Sequence of chain B:
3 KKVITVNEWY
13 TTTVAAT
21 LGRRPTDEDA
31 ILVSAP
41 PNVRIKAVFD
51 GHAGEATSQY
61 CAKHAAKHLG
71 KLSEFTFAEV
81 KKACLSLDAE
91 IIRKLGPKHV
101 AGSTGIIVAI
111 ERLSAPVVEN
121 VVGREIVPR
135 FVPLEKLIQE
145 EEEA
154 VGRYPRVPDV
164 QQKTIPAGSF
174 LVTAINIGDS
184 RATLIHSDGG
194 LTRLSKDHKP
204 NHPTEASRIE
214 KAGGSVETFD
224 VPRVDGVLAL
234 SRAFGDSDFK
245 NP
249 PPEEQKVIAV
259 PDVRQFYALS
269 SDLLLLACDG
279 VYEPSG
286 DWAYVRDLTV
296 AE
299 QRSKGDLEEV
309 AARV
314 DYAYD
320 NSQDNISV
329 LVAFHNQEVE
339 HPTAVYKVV

The following describes two proteins that form a bound complex.

Residue-level contacts at the interface:
Residue K345 in chain A contacts residue D29 in chain B (closest heavy-atom distance 4.3 Å).
Residue A35 in chain A contacts residue P340 in chain B (closest heavy-atom distance 3.4 Å).
Residue P340 in chain A interacts with residue A35 in chain B (closest heavy-atom distance 3.6 Å).
Residue A30 in chain A is in contact with residue Y344 in chain B (closest heavy-atom distance 3.6 Å).
Residue I31 in chain A is in contact with residue Y344 in chain B (closest heavy-atom distance 3.0 Å).
Residue T19 in chain A is in contact with residue K4 in chain B (closest heavy-atom distance 3.0 Å).
Residue Q59 in chain A is in contact with residue K345 in chain B (closest heavy-atom distance 3.8 Å).
Residue P340 in chain A interacts with residue P36 in chain B (closest heavy-atom distance 3.2 Å).
Residue K4 in chain A contacts residue K4 in chain B (closest heavy-atom distance 4.3 Å).
Residue A35 in chain A contacts residue T341 in chain B (closest heavy-atom distance 4.2 Å).
Residue A342 in chain A is in contact with residue I31 in chain B (closest heavy-atom distance 3.9 Å).
Residue K4 in chain A interacts with residue Y344 in chain B (closest heavy-atom distance 3.0 Å).
Residue I31 in chain A is in contact with residue A342 in chain B (closest heavy-atom distance 4.0 Å).
Residue V346 in chain A is in contact with residue D27 in chain B (closest heavy-atom distance 3.4 Å).
Residue V346 in chain A interacts with residue T19 in chain B (closest heavy-atom distance 3.9 Å).
Residue L32 in chain A is in contact with residue A342 in chain B (closest heavy-atom distance 3.7 Å).
Residue A342 in chain A contacts residue S34 in chain B (closest heavy-atom distance 3.0 Å).
Residue S34 in chain A interacts with residue T341 in chain B (closest heavy-atom distance 3.5 Å).
Residue K67 in chain A is in contact with residue H339 in chain B (closest heavy-atom distance 4.0 Å).
Residue A18 in chain A contacts residue Y344 in chain B (closest heavy-atom distance 3.6 Å).
Residue A342 in chain A interacts with residue L32 in chain B (closest heavy-atom distance 3.7 Å).
Residue I6 in chain A is in contact with residue I6 in chain B (closest heavy-atom distance 3.1 Å).
Residue D27 in chain A is in contact with residue V346 in chain B (closest heavy-atom distance 3.5 Å).
Residue V343 in chain A contacts residue A62 in chain B (closest heavy-atom distance 3.5 Å).
Residue I6 in chain A interacts with residue Y344 in chain B (closest heavy-atom distance 3.1 Å).
Residue Y344 in chain A is in contact with residue A17 in chain B (closest heavy-atom distance 4.3 Å).
Residue T341 in chain A contacts residue K63 in chain B (closest heavy-atom distance 4.1 Å).
Residue Y344 in chain A contacts residue A18 in chain B (closest heavy-atom distance 3.8 Å).
Residue Y344 in chain A is in contact with residue Y344 in chain B (closest heavy-atom distance 2.8 Å).
Residue P36 in chain A is in contact with residue P340 in chain B (closest heavy-atom distance 3.4 Å).
Residue K4 in chain A interacts with residue T19 in chain B (closest heavy-atom distance 3.2 Å).
Residue L32 in chain A contacts residue T341 in chain B (closest heavy-atom distance 4.1 Å).
Residue V343 in chain A contacts residue I31 in chain B (closest heavy-atom distance 3.3 Å).
Residue Y344 in chain A interacts with residue K4 in chain B (closest heavy-atom distance 3.2 Å).
Residue Q59 in chain A is in contact with residue V346 in chain B (closest heavy-atom distance 3.3 Å).
Residue Y344 in chain A interacts with residue I31 in chain B (closest heavy-atom distance 2.9 Å).
Residue V346 in chain A interacts with residue Q59 in chain B (closest heavy-atom distance 3.1 Å).
Residue A17 in chain A interacts with residue Y344 in chain B (closest heavy-atom distance 4.1 Å).
Residue V33 in chain A interacts with residue A342 in chain B (closest heavy-atom distance 2.8 Å).
Residue Y344 in chain A interacts with residue V33 in chain B (closest heavy-atom distance 4.2 Å).
Residue A62 in chain A contacts residue V343 in chain B (closest heavy-atom distance 3.8 Å).
Residue T341 in chain A is in contact with residue S34 in chain B (closest heavy-atom distance 3.5 Å).
Residue K63 in chain A contacts residue V343 in chain B (closest heavy-atom distance 4.3 Å).
Residue K63 in chain A interacts with residue T341 in chain B (closest heavy-atom distance 4.0 Å).
Residue L21 in chain A contacts residue K4 in chain B (closest heavy-atom distance 4.0 Å).
Residue S34 in chain A is in contact with residue A342 in chain B (closest heavy-atom distance 3.1 Å).
Residue K4 in chain A is in contact with residue L21 in chain B (closest heavy-atom distance 3.9 Å).
Residue Y344 in chain A interacts with residue A30 in chain B (closest heavy-atom distance 3.6 Å).
Residue K345 in chain A is in contact with residue Q59 in chain B (closest heavy-atom distance 3.7 Å).
Residue Y344 in chain A is in contact with residue I6 in chain B (closest heavy-atom distance 3.3 Å).
Residue L32 in chain A interacts with residue V343 in chain B (closest heavy-atom distance 4.1 Å).
Residue Y344 in chain A contacts residue T19 in chain B (closest heavy-atom distance 3.7 Å).
Residue V343 in chain A contacts residue K63 in chain B (closest heavy-atom distance 4.3 Å).
Residue V33 in chain A interacts with residue Y344 in chain B (closest heavy-atom distance 4.3 Å).
Residue T341 in chain A contacts residue A35 in chain B (closest heavy-atom distance 4.3 Å).
Residue T19 in chain A interacts with residue Y344 in chain B (closest heavy-atom distance 3.7 Å).
Residue T19 in chain A interacts with residue V346 in chain B (closest heavy-atom distance 4.1 Å).
Residue H339 in chain A interacts with residue K67 in chain B (closest heavy-atom distance 3.2 Å).
Residue I31 in chain A contacts residue V343 in chain B (closest heavy-atom distance 3.4 Å).
Residue A342 in chain A contacts residue V33 in chain B (closest heavy-atom distance 2.8 Å).

Sequence of chain A:
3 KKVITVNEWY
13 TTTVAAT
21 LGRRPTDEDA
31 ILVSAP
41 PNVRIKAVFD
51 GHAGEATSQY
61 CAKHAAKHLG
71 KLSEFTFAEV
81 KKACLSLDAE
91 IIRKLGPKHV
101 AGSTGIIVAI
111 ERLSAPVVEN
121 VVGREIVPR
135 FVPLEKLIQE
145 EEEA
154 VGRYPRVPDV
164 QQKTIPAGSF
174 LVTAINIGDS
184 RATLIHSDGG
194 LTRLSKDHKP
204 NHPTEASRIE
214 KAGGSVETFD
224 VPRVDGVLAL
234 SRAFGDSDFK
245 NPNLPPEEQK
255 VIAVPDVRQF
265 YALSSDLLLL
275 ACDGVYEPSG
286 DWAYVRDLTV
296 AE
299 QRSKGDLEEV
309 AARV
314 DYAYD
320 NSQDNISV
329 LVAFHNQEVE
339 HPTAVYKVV